Sequence of protein 1:
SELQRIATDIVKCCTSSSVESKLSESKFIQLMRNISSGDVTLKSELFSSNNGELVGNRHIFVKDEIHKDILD

Interface contacts:
Residue F337 in protein 2 contacts residue L44 in protein 1 (closest heavy-atom distance 4.3 Å).
Residue N33 in protein 2 interacts with residue L75 in protein 1 (closest heavy-atom distance 3.7 Å).
Residue F34 in protein 2 interacts with residue L52 in protein 1 (closest heavy-atom distance 3.8 Å).
Residue N33 in protein 2 contacts residue N86 in protein 1 (closest heavy-atom distance 4.2 Å).
Residue Q62 in protein 2 is in contact with residue I89 in protein 1 (closest heavy-atom distance 3.9 Å).
Residue G10 in protein 2 is in contact with residue N86 in protein 1 (closest heavy-atom distance 3.1 Å).
Residue P98 in protein 2 contacts residue H96 in protein 1 (closest heavy-atom distance 3.0 Å).
Residue A100 in protein 2 interacts with residue I95 in protein 1 (closest heavy-atom distance 4.1 Å).
Residue F94 in protein 2 contacts residue L100 in protein 1 (closest heavy-atom distance 3.7 Å).
Residue P98 in protein 2 contacts residue E94 in protein 1 (closest heavy-atom distance 3.5 Å).
Residue N39 in protein 2 is in contact with residue R87 in protein 1 (closest heavy-atom distance 3.5 Å).
Residue N33 in protein 2 is in contact with residue G85 in protein 1 (closest heavy-atom distance 3.7 Å).
Residue Q9 in protein 2 interacts with residue N86 in protein 1 (closest heavy-atom distance 3.8 Å).
Residue E336 in protein 2 contacts residue K48 in protein 1 (closest heavy-atom distance 2.6 Å).
Residue N33 in protein 2 contacts residue V84 in protein 1 (closest heavy-atom distance 3.9 Å).
Residue G38 in protein 2 interacts with residue S73 in protein 1 (closest heavy-atom distance 3.5 Å).
Residue G38 in protein 2 is in contact with residue H88 in protein 1 (closest heavy-atom distance 3.8 Å).
Residue P98 in protein 2 is in contact with residue I95 in protein 1 (closest heavy-atom distance 3.3 Å).
Residue F97 in protein 2 contacts residue E94 in protein 1 (closest heavy-atom distance 3.4 Å).
Residue M299 in protein 2 is in contact with residue K43 in protein 1 (closest heavy-atom distance 3.3 Å).
Residue N39 in protein 2 is in contact with residue V91 in protein 1 (closest heavy-atom distance 4.0 Å).
Residue M299 in protein 2 interacts with residue L44 in protein 1 (closest heavy-atom distance 3.9 Å).
Residue I101 in protein 2 contacts residue D93 in protein 1 (closest heavy-atom distance 3.8 Å).
Residue F97 in protein 2 interacts with residue V91 in protein 1 (closest heavy-atom distance 4.4 Å).
Residue N39 in protein 2 is in contact with residue I89 in protein 1 (closest heavy-atom distance 2.9 Å).
Residue F97 in protein 2 contacts residue K92 in protein 1 (closest heavy-atom distance 3.6 Å).
Residue E336 in protein 2 interacts with residue S47 in protein 1 (closest heavy-atom distance 2.7 Å).
Residue L60 in protein 2 is in contact with residue V91 in protein 1 (closest heavy-atom distance 3.6 Å).
Residue I99 in protein 2 interacts with residue H96 in protein 1 (closest heavy-atom distance 4.2 Å).
Residue E336 in protein 2 is in contact with residue F49 in protein 1 (closest heavy-atom distance 3.4 Å).
Residue W357 in protein 2 is in contact with residue F49 in protein 1 (closest heavy-atom distance 3.6 Å).
Residue F34 in protein 2 contacts residue K48 in protein 1 (closest heavy-atom distance 3.8 Å).
Residue F94 in protein 2 interacts with residue H96 in protein 1 (closest heavy-atom distance 3.5 Å).
Residue T93 in protein 2 interacts with residue L100 in protein 1 (closest heavy-atom distance 3.8 Å).
Residue F94 in protein 2 is in contact with residue I99 in protein 1 (closest heavy-atom distance 3.7 Å).
Residue I101 in protein 2 is in contact with residue I95 in protein 1 (closest heavy-atom distance 3.5 Å).
Residue S32 in protein 2 interacts with residue N86 in protein 1 (closest heavy-atom distance 3.5 Å).
Residue V37 in protein 2 contacts residue S73 in protein 1 (closest heavy-atom distance 3.7 Å).
Residue F11 in protein 2 interacts with residue N86 in protein 1 (closest heavy-atom distance 3.4 Å).
Residue Q62 in protein 2 contacts residue V91 in protein 1 (closest heavy-atom distance 2.9 Å).
Residue V37 in protein 2 interacts with residue L63 in protein 1 (closest heavy-atom distance 3.9 Å).
Residue D91 in protein 2 is in contact with residue L100 in protein 1 (closest heavy-atom distance 3.5 Å).
Residue L36 in protein 2 interacts with residue F49 in protein 1 (closest heavy-atom distance 4.3 Å).
Residue M299 in protein 2 interacts with residue S47 in protein 1 (closest heavy-atom distance 4.2 Å).
Residue T61 in protein 2 is in contact with residue V91 in protein 1 (closest heavy-atom distance 3.8 Å).
Residue Q62 in protein 2 is in contact with residue F90 in protein 1 (closest heavy-atom distance 3.6 Å).
Residue F34 in protein 2 contacts residue F49 in protein 1 (closest heavy-atom distance 3.6 Å).
Residue L60 in protein 2 is in contact with residue I89 in protein 1 (closest heavy-atom distance 3.7 Å).
Residue H334 in protein 2 interacts with residue K43 in protein 1 (closest heavy-atom distance 2.9 Å).
Residue H74 in protein 2 interacts with residue D101 in protein 1 (closest heavy-atom distance 2.8 Å).
Residue K95 in protein 2 interacts with residue H96 in protein 1 (closest heavy-atom distance 2.8 Å).
Residue N39 in protein 2 contacts residue H88 in protein 1 (closest heavy-atom distance 3.5 Å).
Residue T332 in protein 2 contacts residue K43 in protein 1 (closest heavy-atom distance 2.6 Å).
Residue F337 in protein 2 is in contact with residue F49 in protein 1 (closest heavy-atom distance 3.6 Å).
Residue F97 in protein 2 contacts residue H96 in protein 1 (closest heavy-atom distance 3.0 Å).
Residue V37 in protein 2 interacts with residue L75 in protein 1 (closest heavy-atom distance 4.2 Å).
Residue Q62 in protein 2 interacts with residue H88 in protein 1 (closest heavy-atom distance 3.0 Å).
Residue I99 in protein 2 contacts residue I95 in protein 1 (closest heavy-atom distance 3.8 Å).
Residue D298 in protein 2 interacts with residue V40 in protein 1 (closest heavy-atom distance 4.0 Å).
Residue R88 in protein 2 interacts with residue D93 in protein 1 (closest heavy-atom distance 2.9 Å).

This data describes a binding interaction between two proteins.

Sequence of protein 2:
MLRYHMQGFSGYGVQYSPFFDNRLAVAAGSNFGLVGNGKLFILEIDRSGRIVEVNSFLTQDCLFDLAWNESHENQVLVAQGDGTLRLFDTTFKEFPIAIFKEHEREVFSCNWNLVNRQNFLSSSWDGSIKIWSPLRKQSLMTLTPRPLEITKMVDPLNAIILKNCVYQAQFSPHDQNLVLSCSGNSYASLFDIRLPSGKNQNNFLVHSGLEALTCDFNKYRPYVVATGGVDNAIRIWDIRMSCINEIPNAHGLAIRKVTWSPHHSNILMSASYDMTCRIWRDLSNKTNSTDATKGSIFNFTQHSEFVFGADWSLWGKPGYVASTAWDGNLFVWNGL